This data describes a binding interaction between two proteins.

Residue-level contacts at the interface:
Residue M359 in the second protein contacts residue K362 in the first protein (closest heavy-atom distance 3.5 Å).
Residue P308 in the second protein interacts with residue Y166 in the first protein (closest heavy-atom distance 3.1 Å).
Residue F155 in the second protein interacts with residue H386 in the first protein (closest heavy-atom distance 3.4 Å).
Residue Y360 in the second protein contacts residue G398 in the first protein (closest heavy-atom distance 3.5 Å).
Residue C267 in the second protein interacts with residue D181 in the first protein (closest heavy-atom distance 3.2 Å).
Residue D316 in the second protein contacts residue K164 in the first protein (closest heavy-atom distance 3.3 Å).
Residue V320 in the second protein contacts residue F162 in the first protein (closest heavy-atom distance 3.3 Å).
Residue W277 in the second protein contacts residue P176 in the first protein (closest heavy-atom distance 3.3 Å).
Residue Y253 in the second protein interacts with residue Y166 in the first protein (closest heavy-atom distance 3.6 Å).
Residue D282 in the second protein is in contact with residue D169 in the first protein (closest heavy-atom distance 2.7 Å).
Residue G315 in the second protein contacts residue N179 in the first protein (closest heavy-atom distance 2.9 Å).
Residue Y360 in the second protein interacts with residue L361 in the first protein (closest heavy-atom distance 3.3 Å).
Residue P373 in the second protein is in contact with residue K299 in the first protein (closest heavy-atom distance 3.2 Å).
Residue I274 in the second protein contacts residue F167 in the first protein (closest heavy-atom distance 3.6 Å).
Residue A372 in the second protein interacts with residue N303 in the first protein (closest heavy-atom distance 3.4 Å).
Residue E158 in the second protein interacts with residue G384 in the first protein (closest heavy-atom distance 3.6 Å).
Residue T145 in the second protein is in contact with residue D440 in the first protein (closest heavy-atom distance 3.5 Å).
Residue T361 in the second protein contacts residue R390 in the first protein (closest heavy-atom distance 3.3 Å).
Residue A372 in the second protein interacts with residue K299 in the first protein (closest heavy-atom distance 2.7 Å).
Residue K244 in the second protein interacts with residue K185 in the first protein (closest heavy-atom distance 3.0 Å).
Residue V356 in the second protein interacts with residue F348 in the first protein (closest heavy-atom distance 3.5 Å).
Residue L270 in the second protein is in contact with residue N179 in the first protein (closest heavy-atom distance 3.4 Å).
Residue K244 in the second protein contacts residue I190 in the first protein (closest heavy-atom distance 3.6 Å).
Residue R363 in the second protein contacts residue Y394 in the first protein (closest heavy-atom distance 3.2 Å).
Residue P373 in the second protein interacts with residue N303 in the first protein (closest heavy-atom distance 3.6 Å).
Residue W348 in the second protein interacts with residue H386 in the first protein (closest heavy-atom distance 3.5 Å).
Residue Y360 in the second protein is in contact with residue R399 in the first protein (closest heavy-atom distance 3.6 Å).
Residue Y360 in the second protein contacts residue K362 in the first protein (closest heavy-atom distance 2.8 Å).
Residue M386 in the second protein is in contact with residue Q355 in the first protein (closest heavy-atom distance 3.1 Å).
Residue C357 in the second protein interacts with residue Q356 in the first protein (closest heavy-atom distance 3.2 Å).
Residue L310 in the second protein contacts residue Y166 in the first protein (closest heavy-atom distance 3.6 Å).
Residue T409 in the second protein contacts residue R391 in the first protein (closest heavy-atom distance 3.2 Å).
Residue H193 in the second protein contacts residue L197 in the first protein (closest heavy-atom distance 3.4 Å).
Residue F371 in the second protein is in contact with residue Q335 in the first protein (closest heavy-atom distance 3.6 Å).
Residue S249 in the second protein interacts with residue D181 in the first protein (closest heavy-atom distance 2.6 Å).
Residue Y389 in the second protein interacts with residue L332 in the first protein (closest heavy-atom distance 3.3 Å).
Residue Y402 in the second protein is in contact with residue K191 in the first protein (closest heavy-atom distance 3.1 Å).
Residue T273 in the second protein interacts with residue N179 in the first protein (closest heavy-atom distance 3.3 Å).
Residue I146 in the second protein is in contact with residue D440 in the first protein (closest heavy-atom distance 3.2 Å).
Residue Q314 in the second protein is in contact with residue K185 in the first protein (closest heavy-atom distance 3.5 Å).
Residue E158 in the second protein is in contact with residue S385 in the first protein (closest heavy-atom distance 3.6 Å).
Residue T351 in the second protein is in contact with residue R390 in the first protein (closest heavy-atom distance 3.2 Å).
Residue W277 in the second protein interacts with residue P177 in the first protein (closest heavy-atom distance 3.7 Å).
Residue G228 in the second protein is in contact with residue I190 in the first protein (closest heavy-atom distance 3.2 Å).
Residue L387 in the second protein contacts residue L351 in the first protein (closest heavy-atom distance 3.6 Å).
Residue E318 in the second protein interacts with residue Y166 in the first protein (closest heavy-atom distance 3.4 Å).
Residue M386 in the second protein interacts with residue F354 in the first protein (closest heavy-atom distance 3.5 Å).
Residue V356 in the second protein is in contact with residue L351 in the first protein (closest heavy-atom distance 3.7 Å).
Residue S223 in the second protein is in contact with residue F193 in the first protein (closest heavy-atom distance 3.1 Å).
Residue G315 in the second protein contacts residue T182 in the first protein (closest heavy-atom distance 3.3 Å).
Residue D369 in the second protein is in contact with residue K299 in the first protein (closest heavy-atom distance 3.1 Å).
Residue Y285 in the second protein interacts with residue K170 in the first protein (closest heavy-atom distance 3.4 Å).
Residue K199 in the second protein interacts with residue M163 in the first protein (closest heavy-atom distance 3.4 Å).
Residue E374 in the second protein contacts residue V198 in the first protein (closest heavy-atom distance 3.2 Å).
Residue W277 in the second protein interacts with residue G175 in the first protein (closest heavy-atom distance 3.4 Å).
Residue V190 in the second protein is in contact with residue F193 in the first protein (closest heavy-atom distance 3.4 Å).
Residue M386 in the second protein is in contact with residue W334 in the first protein (closest heavy-atom distance 3.3 Å).
Residue T361 in the second protein interacts with residue Y394 in the first protein (closest heavy-atom distance 3.2 Å).
Residue Y285 in the second protein contacts residue K168 in the first protein (closest heavy-atom distance 2.5 Å).
Residue D316 in the second protein interacts with residue T182 in the first protein (closest heavy-atom distance 3.4 Å).

Sequence of the second protein:
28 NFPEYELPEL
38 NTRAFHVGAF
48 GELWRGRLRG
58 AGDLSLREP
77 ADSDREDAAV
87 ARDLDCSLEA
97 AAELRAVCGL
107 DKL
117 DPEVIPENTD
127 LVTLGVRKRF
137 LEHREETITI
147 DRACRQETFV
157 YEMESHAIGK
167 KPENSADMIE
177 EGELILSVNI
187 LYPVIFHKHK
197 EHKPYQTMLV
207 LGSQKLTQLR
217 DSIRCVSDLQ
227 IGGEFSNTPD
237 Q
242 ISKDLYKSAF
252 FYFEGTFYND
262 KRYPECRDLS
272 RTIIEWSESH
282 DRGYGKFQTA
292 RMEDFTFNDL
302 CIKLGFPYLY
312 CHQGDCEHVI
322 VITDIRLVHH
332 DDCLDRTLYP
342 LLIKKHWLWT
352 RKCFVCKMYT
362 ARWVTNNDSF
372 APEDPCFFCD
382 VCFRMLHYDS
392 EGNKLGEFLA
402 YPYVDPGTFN

Sequence of the first protein:
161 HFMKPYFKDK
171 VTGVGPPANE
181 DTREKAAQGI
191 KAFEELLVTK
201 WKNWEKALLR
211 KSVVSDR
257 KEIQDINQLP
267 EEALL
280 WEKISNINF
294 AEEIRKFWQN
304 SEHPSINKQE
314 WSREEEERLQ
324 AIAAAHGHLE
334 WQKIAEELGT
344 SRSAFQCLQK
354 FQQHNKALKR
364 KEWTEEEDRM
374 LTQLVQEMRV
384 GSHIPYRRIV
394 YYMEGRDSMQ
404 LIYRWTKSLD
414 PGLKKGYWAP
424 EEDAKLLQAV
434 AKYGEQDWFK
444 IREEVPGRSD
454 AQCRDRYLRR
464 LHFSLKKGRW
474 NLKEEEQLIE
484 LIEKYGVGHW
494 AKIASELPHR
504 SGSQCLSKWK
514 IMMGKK